Sequence of protein 1:
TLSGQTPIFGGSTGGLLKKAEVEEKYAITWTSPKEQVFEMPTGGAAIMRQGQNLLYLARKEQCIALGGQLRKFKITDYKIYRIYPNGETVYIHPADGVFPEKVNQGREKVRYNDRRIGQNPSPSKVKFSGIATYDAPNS

Interface contacts:
Residue R136 in protein 1 interacts with residue E14 in protein 2 (closest heavy-atom distance 2.9 Å).
Residue G138 in protein 1 interacts with residue E14 in protein 2 (closest heavy-atom distance 3.7 Å).
Residue I137 in protein 1 interacts with residue E14 in protein 2 (closest heavy-atom distance 3.1 Å).
Residue D134 in protein 1 interacts with residue R34 in protein 2 (closest heavy-atom distance 3.1 Å).
Residue R136 in protein 1 contacts residue R12 in protein 2 (closest heavy-atom distance 3.8 Å).
Residue R136 in protein 1 is in contact with residue Y35 in protein 2 (closest heavy-atom distance 3.0 Å).
Residue R136 in protein 1 is in contact with residue E58 in protein 2 (closest heavy-atom distance 3.0 Å).
Residue Y132 in protein 1 interacts with residue R34 in protein 2 (closest heavy-atom distance 3.1 Å).
Residue R136 in protein 1 contacts residue P13 in protein 2 (closest heavy-atom distance 4.5 Å).

Sequence of protein 2:
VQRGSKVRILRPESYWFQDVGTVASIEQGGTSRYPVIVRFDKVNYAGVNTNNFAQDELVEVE

This data describes a binding interaction between two proteins.